These two protein chains interact to form a complex.

Sequence of the second protein:
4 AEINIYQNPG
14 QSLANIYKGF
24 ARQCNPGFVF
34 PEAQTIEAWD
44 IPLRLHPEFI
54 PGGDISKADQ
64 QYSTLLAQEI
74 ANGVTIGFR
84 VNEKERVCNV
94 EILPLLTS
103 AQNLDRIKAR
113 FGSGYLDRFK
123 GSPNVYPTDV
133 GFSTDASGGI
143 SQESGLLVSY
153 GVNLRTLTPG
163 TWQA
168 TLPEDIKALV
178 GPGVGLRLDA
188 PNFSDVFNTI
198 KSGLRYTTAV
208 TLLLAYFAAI

Contacts between the two chains:
Residue T196 in the second protein interacts with residue V84 in the first protein (closest heavy-atom distance 4.8 Å).
Residue R89 in the second protein contacts residue R89 in the first protein (closest heavy-atom distance 3.3 Å).
Residue T196 in the second protein contacts residue N85 in the first protein (closest heavy-atom distance 3.3 Å).
Residue L176 in the second protein is in contact with residue N85 in the first protein (closest heavy-atom distance 4.0 Å).

Sequence of the first protein:
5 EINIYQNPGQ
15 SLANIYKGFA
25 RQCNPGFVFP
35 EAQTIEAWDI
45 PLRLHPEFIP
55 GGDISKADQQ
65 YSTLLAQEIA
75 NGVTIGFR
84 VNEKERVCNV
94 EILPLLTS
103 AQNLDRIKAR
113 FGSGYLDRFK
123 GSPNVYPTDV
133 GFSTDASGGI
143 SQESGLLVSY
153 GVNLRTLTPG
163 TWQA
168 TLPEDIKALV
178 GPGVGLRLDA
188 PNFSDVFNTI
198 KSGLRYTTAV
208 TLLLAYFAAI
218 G